Sequence of chain B:
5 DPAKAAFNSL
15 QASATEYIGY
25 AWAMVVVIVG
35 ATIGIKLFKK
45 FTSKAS

Interface contacts:
Residue S50 in chain B is in contact with residue K44 in chain A (closest heavy-atom distance 4.7 Å).
Residue M28 in chain B contacts residue A18 in chain A (closest heavy-atom distance 4.6 Å).
Residue I39 in chain B interacts with residue V29 in chain A (closest heavy-atom distance 3.7 Å).
Residue F42 in chain B interacts with residue V33 in chain A (closest heavy-atom distance 3.8 Å).
Residue A25 in chain B interacts with residue F11 in chain A (closest heavy-atom distance 4.2 Å).
Residue I39 in chain B contacts residue A25 in chain A (closest heavy-atom distance 4.5 Å).
Residue S47 in chain B contacts residue K40 in chain A (closest heavy-atom distance 3.5 Å).
Residue Y21 in chain B interacts with residue A7 in chain A (closest heavy-atom distance 3.5 Å).
Residue A27 in chain B interacts with residue Q15 in chain A (closest heavy-atom distance 3.8 Å).
Residue I32 in chain B is in contact with residue A18 in chain A (closest heavy-atom distance 3.7 Å).
Residue Y24 in chain B interacts with residue N12 in chain A (closest heavy-atom distance 4.0 Å).
Residue A35 in chain B is in contact with residue W26 in chain A (closest heavy-atom distance 4.5 Å).
Residue S50 in chain B contacts residue K40 in chain A (closest heavy-atom distance 2.4 Å).
Residue G38 in chain B is in contact with residue W26 in chain A (closest heavy-atom distance 3.8 Å).
Residue T46 in chain B interacts with residue K40 in chain A (closest heavy-atom distance 4.8 Å).
Residue K43 in chain B is in contact with residue V29 in chain A (closest heavy-atom distance 4.0 Å).
Residue Y24 in chain B is in contact with residue K8 in chain A (closest heavy-atom distance 3.1 Å).
Residue F42 in chain B is in contact with residue V30 in chain A (closest heavy-atom distance 4.4 Å).
Residue Y21 in chain B contacts residue F11 in chain A (closest heavy-atom distance 3.5 Å).
Residue I32 in chain B interacts with residue I22 in chain A (closest heavy-atom distance 4.3 Å).
Residue V31 in chain B contacts residue T19 in chain A (closest heavy-atom distance 4.7 Å).
Residue Y24 in chain B is in contact with residue F11 in chain A (closest heavy-atom distance 3.7 Å).
Residue S47 in chain B interacts with residue I37 in chain A (closest heavy-atom distance 4.4 Å).
Residue S50 in chain B contacts residue L41 in chain A (closest heavy-atom distance 4.0 Å).
Residue I39 in chain B is in contact with residue W26 in chain A (closest heavy-atom distance 3.8 Å).
Residue F42 in chain B interacts with residue V29 in chain A (closest heavy-atom distance 4.3 Å).
Residue F42 in chain B interacts with residue W26 in chain A (closest heavy-atom distance 3.9 Å).
Residue M28 in chain B contacts residue Q15 in chain A (closest heavy-atom distance 3.4 Å).
Residue V31 in chain B contacts residue I22 in chain A (closest heavy-atom distance 3.6 Å).
Residue Y24 in chain B is in contact with residue Q15 in chain A (closest heavy-atom distance 4.4 Å).
Residue S50 in chain B contacts residue I37 in chain A (closest heavy-atom distance 3.5 Å).
Residue T46 in chain B is in contact with residue V33 in chain A (closest heavy-atom distance 3.5 Å).
Residue V31 in chain B contacts residue Q15 in chain A (closest heavy-atom distance 4.5 Å).
Residue K43 in chain B is in contact with residue V33 in chain A (closest heavy-atom distance 3.9 Å).
Residue E20 in chain B contacts residue D5 in chain A (closest heavy-atom distance 4.7 Å).
Residue T46 in chain B contacts residue I37 in chain A (closest heavy-atom distance 3.6 Å).
Residue M28 in chain B interacts with residue L14 in chain A (closest heavy-atom distance 4.3 Å).
Residue A35 in chain B interacts with residue I22 in chain A (closest heavy-atom distance 3.6 Å).
Residue E20 in chain B is in contact with residue K8 in chain A (closest heavy-atom distance 3.4 Å).

The following describes two proteins that form a bound complex.

Sequence of chain A:
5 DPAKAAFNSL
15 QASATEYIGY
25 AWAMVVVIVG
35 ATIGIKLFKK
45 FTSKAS